Sequence of the second protein:
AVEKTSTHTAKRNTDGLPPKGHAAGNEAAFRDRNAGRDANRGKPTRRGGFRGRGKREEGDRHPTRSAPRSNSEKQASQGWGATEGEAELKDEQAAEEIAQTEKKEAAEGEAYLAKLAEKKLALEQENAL

The following describes two proteins that form a bound complex.

Sequence of the first protein:
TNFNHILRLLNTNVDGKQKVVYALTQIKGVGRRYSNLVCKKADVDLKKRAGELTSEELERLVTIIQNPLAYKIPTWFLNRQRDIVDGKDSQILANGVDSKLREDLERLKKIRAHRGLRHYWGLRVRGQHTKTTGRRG

Interface contacts:
Residue G145 in the first protein contacts residue R76 in the second protein (closest heavy-atom distance 2.7 Å).
Residue R120 in the first protein contacts residue F65 in the second protein (closest heavy-atom distance 4.1 Å).
Residue K117 in the first protein is in contact with residue F65 in the second protein (closest heavy-atom distance 3.6 Å).
Residue R144 in the first protein contacts residue R76 in the second protein (closest heavy-atom distance 2.9 Å).
Residue L131 in the first protein contacts residue R72 in the second protein (closest heavy-atom distance 3.3 Å).
Residue W129 in the first protein contacts residue A64 in the second protein (closest heavy-atom distance 4.3 Å).
Residue W129 in the first protein interacts with residue R72 in the second protein (closest heavy-atom distance 2.7 Å).
Residue R143 in the first protein contacts residue R76 in the second protein (closest heavy-atom distance 3.2 Å).
Residue L125 in the first protein contacts residue N61 in the second protein (closest heavy-atom distance 4.1 Å).
Residue R120 in the first protein interacts with residue N61 in the second protein (closest heavy-atom distance 4.0 Å).
Residue Y128 in the first protein is in contact with residue R68 in the second protein (closest heavy-atom distance 4.2 Å).
Residue R120 in the first protein is in contact with residue E62 in the second protein (closest heavy-atom distance 3.3 Å).
Residue G130 in the first protein is in contact with residue R72 in the second protein (closest heavy-atom distance 2.9 Å).
Residue L125 in the first protein interacts with residue F65 in the second protein (closest heavy-atom distance 3.7 Å).
Residue Y128 in the first protein interacts with residue F65 in the second protein (closest heavy-atom distance 3.5 Å).
Residue L125 in the first protein contacts residue A64 in the second protein (closest heavy-atom distance 4.6 Å).